Contacts between the two chains:
Residue A42 in protein 1 contacts residue A14 in protein 2 (closest heavy-atom distance 3.9 Å).
Residue S76 in protein 1 contacts residue K12 in protein 2 (closest heavy-atom distance 4.8 Å).
Residue I41 in protein 1 interacts with residue S13 in protein 2 (closest heavy-atom distance 4.1 Å).
Residue A42 in protein 1 interacts with residue K12 in protein 2 (closest heavy-atom distance 3.9 Å).
Residue A36 in protein 1 is in contact with residue I19 in protein 2 (closest heavy-atom distance 3.2 Å).
Residue I51 in protein 1 interacts with residue A14 in protein 2 (closest heavy-atom distance 4.0 Å).
Residue I41 in protein 1 contacts residue T16 in protein 2 (closest heavy-atom distance 4.9 Å).
Residue G37 in protein 1 interacts with residue T18 in protein 2 (closest heavy-atom distance 3.5 Å).
Residue F53 in protein 1 contacts residue T16 in protein 2 (closest heavy-atom distance 4.3 Å).
Residue K48 in protein 1 is in contact with residue S13 in protein 2 (closest heavy-atom distance 4.7 Å).
Residue A40 in protein 1 is in contact with residue T16 in protein 2 (closest heavy-atom distance 3.3 Å).
Residue T31 in protein 1 interacts with residue I19 in protein 2 (closest heavy-atom distance 4.4 Å).
Residue V43 in protein 1 is in contact with residue K12 in protein 2 (closest heavy-atom distance 3.3 Å).
Residue I41 in protein 1 is in contact with residue I15 in protein 2 (closest heavy-atom distance 2.8 Å).
Residue L39 in protein 1 interacts with residue T18 in protein 2 (closest heavy-atom distance 4.9 Å).
Residue V43 in protein 1 is in contact with residue A14 in protein 2 (closest heavy-atom distance 5.0 Å).
Residue A36 in protein 1 is in contact with residue N20 in protein 2 (closest heavy-atom distance 4.3 Å).
Residue G38 in protein 1 contacts residue T18 in protein 2 (closest heavy-atom distance 4.6 Å).
Residue E44 in protein 1 interacts with residue Y11 in protein 2 (closest heavy-atom distance 3.1 Å).
Residue F79 in protein 1 is in contact with residue I19 in protein 2 (closest heavy-atom distance 4.2 Å).
Residue I41 in protein 1 is in contact with residue A14 in protein 2 (closest heavy-atom distance 3.1 Å).
Residue P46 in protein 1 contacts residue Y11 in protein 2 (closest heavy-atom distance 3.2 Å).
Residue G45 in protein 1 interacts with residue L10 in protein 2 (closest heavy-atom distance 3.8 Å).
Residue E50 in protein 1 contacts residue S13 in protein 2 (closest heavy-atom distance 4.9 Å).
Residue L39 in protein 1 contacts residue I19 in protein 2 (closest heavy-atom distance 3.9 Å).
Residue F53 in protein 1 interacts with residue T17 in protein 2 (closest heavy-atom distance 3.4 Å).
Residue A49 in protein 1 is in contact with residue S13 in protein 2 (closest heavy-atom distance 2.8 Å).
Residue I51 in protein 1 is in contact with residue S13 in protein 2 (closest heavy-atom distance 3.2 Å).
Residue S52 in protein 1 interacts with residue I15 in protein 2 (closest heavy-atom distance 4.5 Å).
Residue I51 in protein 1 contacts residue I15 in protein 2 (closest heavy-atom distance 3.7 Å).
Residue F53 in protein 1 interacts with residue I15 in protein 2 (closest heavy-atom distance 3.7 Å).
Residue P46 in protein 1 is in contact with residue P9 in protein 2 (closest heavy-atom distance 3.8 Å).
Residue G45 in protein 1 is in contact with residue Y11 in protein 2 (closest heavy-atom distance 2.9 Å).
Residue G38 in protein 1 interacts with residue T17 in protein 2 (closest heavy-atom distance 3.5 Å).
Residue K48 in protein 1 contacts residue Y11 in protein 2 (closest heavy-atom distance 3.4 Å).
Residue P46 in protein 1 is in contact with residue L10 in protein 2 (closest heavy-atom distance 4.8 Å).
Residue L39 in protein 1 contacts residue T17 in protein 2 (closest heavy-atom distance 2.8 Å).
Residue E44 in protein 1 interacts with residue L10 in protein 2 (closest heavy-atom distance 3.9 Å).
Residue G35 in protein 1 interacts with residue I19 in protein 2 (closest heavy-atom distance 3.9 Å).
Residue G35 in protein 1 is in contact with residue P21 in protein 2 (closest heavy-atom distance 3.7 Å).
Residue A36 in protein 1 is in contact with residue P21 in protein 2 (closest heavy-atom distance 3.8 Å).
Residue S47 in protein 1 interacts with residue Y11 in protein 2 (closest heavy-atom distance 3.6 Å).
Residue A40 in protein 1 contacts residue T17 in protein 2 (closest heavy-atom distance 5.0 Å).
Residue L39 in protein 1 contacts residue T16 in protein 2 (closest heavy-atom distance 3.4 Å).
Residue G38 in protein 1 interacts with residue T16 in protein 2 (closest heavy-atom distance 4.3 Å).
Residue V43 in protein 1 contacts residue Y11 in protein 2 (closest heavy-atom distance 3.8 Å).
Residue G37 in protein 1 is in contact with residue I19 in protein 2 (closest heavy-atom distance 2.8 Å).
Residue A40 in protein 1 interacts with residue I15 in protein 2 (closest heavy-atom distance 3.4 Å).
Residue A42 in protein 1 contacts residue S13 in protein 2 (closest heavy-atom distance 3.1 Å).
Residue L39 in protein 1 is in contact with residue I15 in protein 2 (closest heavy-atom distance 3.9 Å).
Residue V43 in protein 1 is in contact with residue S13 in protein 2 (closest heavy-atom distance 2.8 Å).
Residue E44 in protein 1 interacts with residue K12 in protein 2 (closest heavy-atom distance 4.1 Å).
Residue G37 in protein 1 is in contact with residue T17 in protein 2 (closest heavy-atom distance 3.9 Å).
Residue G45 in protein 1 contacts residue P9 in protein 2 (closest heavy-atom distance 4.4 Å).

Sequence of protein 1:
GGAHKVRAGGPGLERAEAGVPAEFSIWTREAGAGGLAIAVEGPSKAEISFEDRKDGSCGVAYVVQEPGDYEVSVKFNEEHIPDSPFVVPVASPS

The following describes two proteins that form a bound complex.

Sequence of protein 2:
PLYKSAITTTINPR